The following describes two proteins that form a bound complex.

Sequence of protein 2:
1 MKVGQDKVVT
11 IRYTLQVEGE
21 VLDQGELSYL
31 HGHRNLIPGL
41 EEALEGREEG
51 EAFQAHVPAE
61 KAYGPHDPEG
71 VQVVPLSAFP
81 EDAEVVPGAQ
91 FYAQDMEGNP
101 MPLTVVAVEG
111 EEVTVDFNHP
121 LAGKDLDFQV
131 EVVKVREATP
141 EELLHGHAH

Interface contacts:
Residue Y92 in protein 2 interacts with residue F13 in protein 1 (closest heavy-atom distance 2.9 Å).
Residue A78 in protein 2 contacts residue P10 in protein 1 (closest heavy-atom distance 3.5 Å).
Residue P80 in protein 2 contacts residue F13 in protein 1 (closest heavy-atom distance 4.3 Å).
Residue P75 in protein 2 interacts with residue M8 in protein 1 (closest heavy-atom distance 4.2 Å).
Residue Y92 in protein 2 contacts residue F11 in protein 1 (closest heavy-atom distance 4.2 Å).
Residue A78 in protein 2 is in contact with residue F11 in protein 1 (closest heavy-atom distance 3.4 Å).
Residue Q90 in protein 2 contacts residue A15 in protein 1 (closest heavy-atom distance 3.8 Å).
Residue V74 in protein 2 contacts residue I12 in protein 1 (closest heavy-atom distance 4.0 Å).
Residue P80 in protein 2 contacts residue I12 in protein 1 (closest heavy-atom distance 3.2 Å).
Residue F91 in protein 2 is in contact with residue A15 in protein 1 (closest heavy-atom distance 4.5 Å).
Residue A78 in protein 2 is in contact with residue M8 in protein 1 (closest heavy-atom distance 4.3 Å).
Residue L103 in protein 2 is in contact with residue I12 in protein 1 (closest heavy-atom distance 4.2 Å).
Residue P75 in protein 2 is in contact with residue F11 in protein 1 (closest heavy-atom distance 4.5 Å).
Residue F79 in protein 2 contacts residue I12 in protein 1 (closest heavy-atom distance 3.6 Å).
Residue A93 in protein 2 contacts residue F13 in protein 1 (closest heavy-atom distance 4.7 Å).
Residue F91 in protein 2 interacts with residue F13 in protein 1 (closest heavy-atom distance 3.3 Å).
Residue P80 in protein 2 interacts with residue G14 in protein 1 (closest heavy-atom distance 4.0 Å).
Residue Q94 in protein 2 is in contact with residue F11 in protein 1 (closest heavy-atom distance 4.5 Å).
Residue Y92 in protein 2 is in contact with residue A15 in protein 1 (closest heavy-atom distance 3.4 Å).
Residue F79 in protein 2 interacts with residue P10 in protein 1 (closest heavy-atom distance 4.3 Å).
Residue F91 in protein 2 interacts with residue G14 in protein 1 (closest heavy-atom distance 4.0 Å).
Residue E81 in protein 2 contacts residue K7 in protein 1 (closest heavy-atom distance 3.9 Å).
Residue Q94 in protein 2 is in contact with residue F13 in protein 1 (closest heavy-atom distance 4.0 Å).
Residue A93 in protein 2 contacts residue F11 in protein 1 (closest heavy-atom distance 3.6 Å).
Residue V74 in protein 2 is in contact with residue F11 in protein 1 (closest heavy-atom distance 4.1 Å).
Residue Y92 in protein 2 interacts with residue G14 in protein 1 (closest heavy-atom distance 3.7 Å).
Residue A78 in protein 2 interacts with residue I12 in protein 1 (closest heavy-atom distance 3.3 Å).
Residue S77 in protein 2 is in contact with residue P10 in protein 1 (closest heavy-atom distance 4.5 Å).
Residue A93 in protein 2 is in contact with residue I12 in protein 1 (closest heavy-atom distance 4.7 Å).
Residue F91 in protein 2 contacts residue I12 in protein 1 (closest heavy-atom distance 3.5 Å).
Residue P80 in protein 2 is in contact with residue P10 in protein 1 (closest heavy-atom distance 4.7 Å).
Residue Y92 in protein 2 contacts residue I12 in protein 1 (closest heavy-atom distance 3.6 Å).
Residue S77 in protein 2 contacts residue M8 in protein 1 (closest heavy-atom distance 3.7 Å).

Sequence of protein 1:
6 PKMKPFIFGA